Sequence of protein 2:
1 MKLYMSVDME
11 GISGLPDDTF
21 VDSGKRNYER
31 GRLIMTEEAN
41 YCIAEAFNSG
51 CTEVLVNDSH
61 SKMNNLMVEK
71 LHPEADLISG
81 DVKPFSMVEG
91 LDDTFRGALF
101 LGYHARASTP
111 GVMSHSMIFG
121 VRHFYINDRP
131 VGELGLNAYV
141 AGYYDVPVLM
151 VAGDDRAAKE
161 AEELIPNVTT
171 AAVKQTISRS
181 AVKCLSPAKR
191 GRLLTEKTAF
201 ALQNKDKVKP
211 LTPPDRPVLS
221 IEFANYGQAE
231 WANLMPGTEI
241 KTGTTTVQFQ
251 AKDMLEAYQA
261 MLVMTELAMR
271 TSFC

Sequence of protein 1:
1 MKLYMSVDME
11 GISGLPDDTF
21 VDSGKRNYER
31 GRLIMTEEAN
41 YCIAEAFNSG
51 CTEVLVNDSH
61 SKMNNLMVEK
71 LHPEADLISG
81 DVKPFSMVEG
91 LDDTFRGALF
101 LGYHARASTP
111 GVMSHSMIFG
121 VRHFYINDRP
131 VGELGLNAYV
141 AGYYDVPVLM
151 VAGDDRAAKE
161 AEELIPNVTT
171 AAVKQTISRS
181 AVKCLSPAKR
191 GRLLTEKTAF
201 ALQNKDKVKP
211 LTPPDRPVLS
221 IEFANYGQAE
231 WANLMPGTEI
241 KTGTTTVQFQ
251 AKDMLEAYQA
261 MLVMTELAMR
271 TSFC

Residue-level contacts at the interface:
Residue R270 in protein 1 contacts residue M269 in protein 2 (closest heavy-atom distance 3.8 Å).
Residue P84 in protein 1 contacts residue L234 in protein 2 (closest heavy-atom distance 4.3 Å).
Residue M235 in protein 1 contacts residue V263 in protein 2 (closest heavy-atom distance 3.8 Å).
Residue L267 in protein 1 contacts residue E266 in protein 2 (closest heavy-atom distance 4.0 Å).
Residue P236 in protein 1 is in contact with residue A260 in protein 2 (closest heavy-atom distance 4.2 Å).
Residue P236 in protein 1 is in contact with residue M235 in protein 2 (closest heavy-atom distance 3.8 Å).
Residue E266 in protein 1 interacts with residue W231 in protein 2 (closest heavy-atom distance 3.6 Å).
Residue M235 in protein 1 is in contact with residue M235 in protein 2 (closest heavy-atom distance 4.1 Å).
Residue V82 in protein 1 interacts with residue W231 in protein 2 (closest heavy-atom distance 3.6 Å).
Residue V263 in protein 1 is in contact with residue V263 in protein 2 (closest heavy-atom distance 4.0 Å).
Residue L267 in protein 1 is in contact with residue V263 in protein 2 (closest heavy-atom distance 4.2 Å).
Residue M235 in protein 1 contacts residue P236 in protein 2 (closest heavy-atom distance 3.9 Å).
Residue L234 in protein 1 interacts with residue Q259 in protein 2 (closest heavy-atom distance 3.8 Å).
Residue V263 in protein 1 contacts residue L267 in protein 2 (closest heavy-atom distance 4.2 Å).
Residue L267 in protein 1 is in contact with residue R270 in protein 2 (closest heavy-atom distance 5.0 Å).
Residue Q259 in protein 1 is in contact with residue P236 in protein 2 (closest heavy-atom distance 4.9 Å).
Residue N233 in protein 1 contacts residue Q259 in protein 2 (closest heavy-atom distance 4.9 Å).
Residue V263 in protein 1 interacts with residue L234 in protein 2 (closest heavy-atom distance 3.7 Å).
Residue V263 in protein 1 is in contact with residue M235 in protein 2 (closest heavy-atom distance 3.9 Å).
Residue W231 in protein 1 is in contact with residue E266 in protein 2 (closest heavy-atom distance 3.5 Å).
Residue P236 in protein 1 contacts residue Q259 in protein 2 (closest heavy-atom distance 4.8 Å).
Residue L234 in protein 1 is in contact with residue V263 in protein 2 (closest heavy-atom distance 3.6 Å).
Residue Q259 in protein 1 is in contact with residue N233 in protein 2 (closest heavy-atom distance 4.9 Å).
Residue P236 in protein 1 is in contact with residue V263 in protein 2 (closest heavy-atom distance 4.6 Å).
Residue A260 in protein 1 interacts with residue P236 in protein 2 (closest heavy-atom distance 4.2 Å).
Residue R270 in protein 1 is in contact with residue R270 in protein 2 (closest heavy-atom distance 2.6 Å).
Residue L234 in protein 1 is in contact with residue K83 in protein 2 (closest heavy-atom distance 4.9 Å).
Residue P236 in protein 1 is in contact with residue E256 in protein 2 (closest heavy-atom distance 3.6 Å).
Residue Q259 in protein 1 contacts residue L234 in protein 2 (closest heavy-atom distance 3.7 Å).
Residue M269 in protein 1 is in contact with residue R270 in protein 2 (closest heavy-atom distance 3.8 Å).
Residue E266 in protein 1 interacts with residue L267 in protein 2 (closest heavy-atom distance 4.0 Å).
Residue R270 in protein 1 is in contact with residue E266 in protein 2 (closest heavy-atom distance 2.6 Å).
Residue L234 in protein 1 is in contact with residue P84 in protein 2 (closest heavy-atom distance 4.3 Å).
Residue F249 in protein 1 interacts with residue P236 in protein 2 (closest heavy-atom distance 4.1 Å).
Residue E266 in protein 1 is in contact with residue R270 in protein 2 (closest heavy-atom distance 2.6 Å).
Residue E230 in protein 1 contacts residue V82 in protein 2 (closest heavy-atom distance 4.7 Å).
Residue V82 in protein 1 interacts with residue E230 in protein 2 (closest heavy-atom distance 4.9 Å).
Residue V263 in protein 1 is in contact with residue P236 in protein 2 (closest heavy-atom distance 4.6 Å).
Residue E256 in protein 1 contacts residue G237 in protein 2 (closest heavy-atom distance 4.6 Å).
Residue L234 in protein 1 is in contact with residue L262 in protein 2 (closest heavy-atom distance 4.9 Å).
Residue W231 in protein 1 interacts with residue V82 in protein 2 (closest heavy-atom distance 3.5 Å).
Residue P236 in protein 1 contacts residue F249 in protein 2 (closest heavy-atom distance 4.1 Å).
Residue G237 in protein 1 interacts with residue E256 in protein 2 (closest heavy-atom distance 4.6 Å).
Residue E256 in protein 1 is in contact with residue P236 in protein 2 (closest heavy-atom distance 3.6 Å).

These two protein chains interact to form a complex.